Sequence of the first protein:
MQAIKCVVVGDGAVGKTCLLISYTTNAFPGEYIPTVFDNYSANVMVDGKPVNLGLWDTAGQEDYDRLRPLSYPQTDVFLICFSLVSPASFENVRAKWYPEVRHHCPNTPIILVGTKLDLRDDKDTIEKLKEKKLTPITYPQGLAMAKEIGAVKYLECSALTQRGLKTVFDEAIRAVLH

This data describes a binding interaction between two proteins.

Residue-level contacts at the interface:
Residue N11 in the second protein is in contact with residue Y32 in the first protein (closest heavy-atom distance 3.2 Å).
Residue E65 in the second protein is in contact with residue T35 in the first protein (closest heavy-atom distance 3.6 Å).
Residue D159 in the second protein is in contact with residue Q74 in the first protein (closest heavy-atom distance 3.1 Å).
Residue I127 in the second protein interacts with residue N43 in the first protein (closest heavy-atom distance 3.0 Å).
Residue G183 in the second protein is in contact with residue P50 in the first protein (closest heavy-atom distance 3.3 Å).
Residue S55 in the second protein contacts residue D63 in the first protein (closest heavy-atom distance 2.8 Å).
Residue R125 in the second protein contacts residue Y40 in the first protein (closest heavy-atom distance 3.4 Å).
Residue F18 in the second protein is in contact with residue D38 in the first protein (closest heavy-atom distance 3.5 Å).
Residue A69 in the second protein is in contact with residue T35 in the first protein (closest heavy-atom distance 3.5 Å).
Residue F18 in the second protein contacts residue V36 in the first protein (closest heavy-atom distance 3.4 Å).
Residue R125 in the second protein is in contact with residue S41 in the first protein (closest heavy-atom distance 3.6 Å).
Residue K160 in the second protein is in contact with residue A3 in the first protein (closest heavy-atom distance 3.4 Å).
Residue R118 in the second protein interacts with residue D38 in the first protein (closest heavy-atom distance 2.7 Å).
Residue Q25 in the second protein interacts with residue W56 in the first protein (closest heavy-atom distance 3.4 Å).
Residue L130 in the second protein interacts with residue N43 in the first protein (closest heavy-atom distance 3.7 Å).
Residue F18 in the second protein interacts with residue I21 in the first protein (closest heavy-atom distance 3.5 Å).
Residue R22 in the second protein is in contact with residue N39 in the first protein (closest heavy-atom distance 3.1 Å).
Residue Q29 in the second protein interacts with residue L70 in the first protein (closest heavy-atom distance 3.6 Å).
Residue H161 in the second protein interacts with residue A3 in the first protein (closest heavy-atom distance 2.9 Å).
Residue E26 in the second protein interacts with residue D57 in the first protein (closest heavy-atom distance 3.6 Å).
Residue Q165 in the second protein contacts residue M1 in the first protein (closest heavy-atom distance 3.6 Å).
Residue Q25 in the second protein contacts residue N39 in the first protein (closest heavy-atom distance 2.8 Å).
Residue S48 in the second protein interacts with residue Y64 in the first protein (closest heavy-atom distance 2.8 Å).
Residue L130 in the second protein is in contact with residue M45 in the first protein (closest heavy-atom distance 3.7 Å).
Residue E15 in the second protein contacts residue P34 in the first protein (closest heavy-atom distance 3.8 Å).
Residue A157 in the second protein contacts residue Q74 in the first protein (closest heavy-atom distance 3.1 Å).
Residue N158 in the second protein contacts residue Q74 in the first protein (closest heavy-atom distance 3.5 Å).
Residue R22 in the second protein contacts residue A59 in the first protein (closest heavy-atom distance 3.5 Å).
Residue R22 in the second protein contacts residue D57 in the first protein (closest heavy-atom distance 3.0 Å).
Residue N44 in the second protein is in contact with residue R66 in the first protein (closest heavy-atom distance 3.0 Å).
Residue V61 in the second protein interacts with residue Q61 in the first protein (closest heavy-atom distance 2.9 Å).
Residue K160 in the second protein is in contact with residue D76 in the first protein (closest heavy-atom distance 2.7 Å).
Residue V51 in the second protein interacts with residue Q61 in the first protein (closest heavy-atom distance 3.6 Å).
Residue K32 in the second protein interacts with residue Q74 in the first protein (closest heavy-atom distance 2.7 Å).
Residue F18 in the second protein interacts with residue P34 in the first protein (closest heavy-atom distance 3.6 Å).
Residue S48 in the second protein is in contact with residue L67 in the first protein (closest heavy-atom distance 3.6 Å).
Residue V51 in the second protein is in contact with residue D63 in the first protein (closest heavy-atom distance 3.6 Å).
Residue K160 in the second protein is in contact with residue Q74 in the first protein (closest heavy-atom distance 3.5 Å).
Residue E15 in the second protein is in contact with residue T35 in the first protein (closest heavy-atom distance 2.8 Å).
Residue Q29 in the second protein is in contact with residue W56 in the first protein (closest heavy-atom distance 3.4 Å).
Residue R125 in the second protein contacts residue N52 in the first protein (closest heavy-atom distance 3.5 Å).
Residue F19 in the second protein contacts residue V36 in the first protein (closest heavy-atom distance 3.6 Å).
Residue R22 in the second protein is in contact with residue F37 in the first protein (closest heavy-atom distance 3.0 Å).
Residue E15 in the second protein interacts with residue Y32 in the first protein (closest heavy-atom distance 2.5 Å).
Residue V51 in the second protein is in contact with residue Y64 in the first protein (closest heavy-atom distance 3.6 Å).
Residue N33 in the second protein interacts with residue L70 in the first protein (closest heavy-atom distance 3.6 Å).
Residue S55 in the second protein contacts residue Q61 in the first protein (closest heavy-atom distance 3.4 Å).
Residue A60 in the second protein interacts with residue Q61 in the first protein (closest heavy-atom distance 3.6 Å).
Residue D122 in the second protein is in contact with residue Y40 in the first protein (closest heavy-atom distance 3.5 Å).
Residue E57 in the second protein interacts with residue Q61 in the first protein (closest heavy-atom distance 3.5 Å).
Residue E121 in the second protein is in contact with residue Y40 in the first protein (closest heavy-atom distance 3.5 Å).
Residue R118 in the second protein interacts with residue Y40 in the first protein (closest heavy-atom distance 3.2 Å).
Residue R22 in the second protein contacts residue T58 in the first protein (closest heavy-atom distance 3.2 Å).
Residue I30 in the second protein contacts residue Y64 in the first protein (closest heavy-atom distance 3.5 Å).
Residue E57 in the second protein interacts with residue E62 in the first protein (closest heavy-atom distance 2.8 Å).
Residue R125 in the second protein contacts residue N43 in the first protein (closest heavy-atom distance 3.0 Å).
Residue R118 in the second protein is in contact with residue N39 in the first protein (closest heavy-atom distance 3.0 Å).
Residue M73 in the second protein is in contact with residue Y32 in the first protein (closest heavy-atom distance 3.5 Å).
Residue A126 in the second protein contacts residue M1 in the first protein (closest heavy-atom distance 3.7 Å).
Residue E47 in the second protein is in contact with residue R66 in the first protein (closest heavy-atom distance 2.9 Å).

Sequence of the second protein:
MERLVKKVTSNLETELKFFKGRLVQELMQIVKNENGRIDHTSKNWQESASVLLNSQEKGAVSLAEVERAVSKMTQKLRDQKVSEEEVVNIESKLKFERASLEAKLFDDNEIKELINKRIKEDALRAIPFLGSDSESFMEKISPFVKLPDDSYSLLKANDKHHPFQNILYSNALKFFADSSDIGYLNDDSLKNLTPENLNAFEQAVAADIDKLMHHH